Sequence of the second protein:
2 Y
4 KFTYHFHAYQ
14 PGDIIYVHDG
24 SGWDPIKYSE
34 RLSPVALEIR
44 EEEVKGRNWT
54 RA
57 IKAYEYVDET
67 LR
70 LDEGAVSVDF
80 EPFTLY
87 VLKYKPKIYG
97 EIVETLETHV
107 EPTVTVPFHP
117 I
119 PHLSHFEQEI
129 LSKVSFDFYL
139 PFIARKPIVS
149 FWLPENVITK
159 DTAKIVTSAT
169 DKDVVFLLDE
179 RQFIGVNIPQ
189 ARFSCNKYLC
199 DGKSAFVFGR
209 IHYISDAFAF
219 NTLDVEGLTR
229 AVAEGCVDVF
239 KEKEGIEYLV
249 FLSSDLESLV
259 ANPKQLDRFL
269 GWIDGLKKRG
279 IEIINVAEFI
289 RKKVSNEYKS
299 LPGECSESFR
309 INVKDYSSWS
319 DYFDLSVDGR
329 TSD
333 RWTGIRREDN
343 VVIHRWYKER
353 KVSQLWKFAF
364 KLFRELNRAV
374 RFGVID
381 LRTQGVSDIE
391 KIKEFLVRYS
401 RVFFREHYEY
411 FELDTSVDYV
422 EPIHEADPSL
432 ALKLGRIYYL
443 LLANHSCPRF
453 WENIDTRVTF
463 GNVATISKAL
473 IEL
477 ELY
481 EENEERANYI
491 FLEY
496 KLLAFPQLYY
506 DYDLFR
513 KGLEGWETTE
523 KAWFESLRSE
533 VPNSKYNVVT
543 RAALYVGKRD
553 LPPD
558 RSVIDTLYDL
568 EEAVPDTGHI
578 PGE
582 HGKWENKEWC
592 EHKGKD

Interface contacts:
Residue S559 in the first protein contacts residue D556 in the second protein (closest heavy-atom distance 3.5 Å).
Residue E522 in the first protein contacts residue F375 in the second protein (closest heavy-atom distance 4.1 Å).
Residue D556 in the first protein is in contact with residue V560 in the second protein (closest heavy-atom distance 3.5 Å).
Residue L492 in the first protein interacts with residue A499 in the second protein (closest heavy-atom distance 4.1 Å).
Residue E485 in the first protein is in contact with residue Y565 in the second protein (closest heavy-atom distance 4.0 Å).
Residue K496 in the first protein is in contact with residue L492 in the second protein (closest heavy-atom distance 3.7 Å).
Residue V560 in the first protein interacts with residue V560 in the second protein (closest heavy-atom distance 3.5 Å).
Residue T563 in the first protein is in contact with residue D556 in the second protein (closest heavy-atom distance 2.7 Å).
Residue P501 in the first protein contacts residue Y489 in the second protein (closest heavy-atom distance 3.3 Å).
Residue R371 in the first protein interacts with residue Y505 in the second protein (closest heavy-atom distance 2.7 Å).
Residue L492 in the first protein is in contact with residue K496 in the second protein (closest heavy-atom distance 3.7 Å).
Residue D556 in the first protein interacts with residue T563 in the second protein (closest heavy-atom distance 2.7 Å).
Residue A499 in the first protein contacts residue L492 in the second protein (closest heavy-atom distance 4.1 Å).
Residue Y565 in the first protein interacts with residue N488 in the second protein (closest heavy-atom distance 2.5 Å).
Residue E493 in the first protein interacts with residue D506 in the second protein (closest heavy-atom distance 2.6 Å).
Residue D556 in the first protein contacts residue S559 in the second protein (closest heavy-atom distance 3.5 Å).
Residue R511 in the first protein is in contact with residue R367 in the second protein (closest heavy-atom distance 4.1 Å).
Residue Y489 in the first protein contacts residue A499 in the second protein (closest heavy-atom distance 4.1 Å).
Residue F375 in the first protein contacts residue Y505 in the second protein (closest heavy-atom distance 3.6 Å).
Residue K496 in the first protein is in contact with residue D506 in the second protein (closest heavy-atom distance 3.1 Å).
Residue Y565 in the first protein contacts residue E485 in the second protein (closest heavy-atom distance 4.0 Å).
Residue N488 in the first protein contacts residue A499 in the second protein (closest heavy-atom distance 3.7 Å).
Residue Y505 in the first protein interacts with residue R371 in the second protein (closest heavy-atom distance 2.7 Å).
Residue D506 in the first protein interacts with residue E493 in the second protein (closest heavy-atom distance 2.6 Å).
Residue E493 in the first protein contacts residue Q502 in the second protein (closest heavy-atom distance 3.4 Å).
Residue E485 in the first protein is in contact with residue Y538 in the second protein (closest heavy-atom distance 3.5 Å).
Residue D508 in the first protein interacts with residue R371 in the second protein (closest heavy-atom distance 3.0 Å).
Residue D506 in the first protein is in contact with residue L492 in the second protein (closest heavy-atom distance 3.6 Å).
Residue L564 in the first protein interacts with residue A487 in the second protein (closest heavy-atom distance 4.0 Å).
Residue A487 in the first protein interacts with residue L564 in the second protein (closest heavy-atom distance 4.0 Å).
Residue R371 in the first protein is in contact with residue D508 in the second protein (closest heavy-atom distance 3.0 Å).
Residue A372 in the first protein interacts with residue Q502 in the second protein (closest heavy-atom distance 4.1 Å).
Residue Q502 in the first protein is in contact with residue E493 in the second protein (closest heavy-atom distance 3.4 Å).
Residue A499 in the first protein contacts residue Y489 in the second protein (closest heavy-atom distance 4.1 Å).
Residue F510 in the first protein is in contact with residue R371 in the second protein (closest heavy-atom distance 3.4 Å).
Residue Q502 in the first protein is in contact with residue Y489 in the second protein (closest heavy-atom distance 3.4 Å).
Residue R371 in the first protein is in contact with residue D506 in the second protein (closest heavy-atom distance 4.0 Å).
Residue L564 in the first protein is in contact with residue N488 in the second protein (closest heavy-atom distance 3.6 Å).
Residue L492 in the first protein contacts residue D506 in the second protein (closest heavy-atom distance 3.6 Å).
Residue Y538 in the first protein is in contact with residue E485 in the second protein (closest heavy-atom distance 3.5 Å).
Residue D506 in the first protein is in contact with residue K496 in the second protein (closest heavy-atom distance 3.1 Å).
Residue F375 in the first protein interacts with residue E522 in the second protein (closest heavy-atom distance 4.1 Å).
Residue L492 in the first protein is in contact with residue L492 in the second protein (closest heavy-atom distance 3.6 Å).
Residue Y489 in the first protein interacts with residue Q502 in the second protein (closest heavy-atom distance 3.4 Å).
Residue E485 in the first protein is in contact with residue N539 in the second protein (closest heavy-atom distance 3.8 Å).
Residue V560 in the first protein is in contact with residue D556 in the second protein (closest heavy-atom distance 3.5 Å).
Residue R371 in the first protein is in contact with residue F510 in the second protein (closest heavy-atom distance 3.4 Å).
Residue N488 in the first protein is in contact with residue Y565 in the second protein (closest heavy-atom distance 2.5 Å).
Residue N488 in the first protein interacts with residue L564 in the second protein (closest heavy-atom distance 3.6 Å).
Residue L492 in the first protein is in contact with residue Q502 in the second protein (closest heavy-atom distance 4.0 Å).
Residue N539 in the first protein is in contact with residue E485 in the second protein (closest heavy-atom distance 3.8 Å).
Residue E368 in the first protein contacts residue D506 in the second protein (closest heavy-atom distance 3.8 Å).
Residue Q502 in the first protein is in contact with residue A372 in the second protein (closest heavy-atom distance 4.1 Å).
Residue A499 in the first protein contacts residue N488 in the second protein (closest heavy-atom distance 3.7 Å).
Residue Y489 in the first protein is in contact with residue P501 in the second protein (closest heavy-atom distance 3.3 Å).
Residue D506 in the first protein is in contact with residue E368 in the second protein (closest heavy-atom distance 3.8 Å).
Residue Q502 in the first protein interacts with residue L492 in the second protein (closest heavy-atom distance 4.0 Å).
Residue Y505 in the first protein contacts residue F375 in the second protein (closest heavy-atom distance 3.6 Å).
Residue R367 in the first protein is in contact with residue R511 in the second protein (closest heavy-atom distance 4.1 Å).
Residue D506 in the first protein is in contact with residue R371 in the second protein (closest heavy-atom distance 4.0 Å).

This data describes a binding interaction between two proteins.

Sequence of the first protein:
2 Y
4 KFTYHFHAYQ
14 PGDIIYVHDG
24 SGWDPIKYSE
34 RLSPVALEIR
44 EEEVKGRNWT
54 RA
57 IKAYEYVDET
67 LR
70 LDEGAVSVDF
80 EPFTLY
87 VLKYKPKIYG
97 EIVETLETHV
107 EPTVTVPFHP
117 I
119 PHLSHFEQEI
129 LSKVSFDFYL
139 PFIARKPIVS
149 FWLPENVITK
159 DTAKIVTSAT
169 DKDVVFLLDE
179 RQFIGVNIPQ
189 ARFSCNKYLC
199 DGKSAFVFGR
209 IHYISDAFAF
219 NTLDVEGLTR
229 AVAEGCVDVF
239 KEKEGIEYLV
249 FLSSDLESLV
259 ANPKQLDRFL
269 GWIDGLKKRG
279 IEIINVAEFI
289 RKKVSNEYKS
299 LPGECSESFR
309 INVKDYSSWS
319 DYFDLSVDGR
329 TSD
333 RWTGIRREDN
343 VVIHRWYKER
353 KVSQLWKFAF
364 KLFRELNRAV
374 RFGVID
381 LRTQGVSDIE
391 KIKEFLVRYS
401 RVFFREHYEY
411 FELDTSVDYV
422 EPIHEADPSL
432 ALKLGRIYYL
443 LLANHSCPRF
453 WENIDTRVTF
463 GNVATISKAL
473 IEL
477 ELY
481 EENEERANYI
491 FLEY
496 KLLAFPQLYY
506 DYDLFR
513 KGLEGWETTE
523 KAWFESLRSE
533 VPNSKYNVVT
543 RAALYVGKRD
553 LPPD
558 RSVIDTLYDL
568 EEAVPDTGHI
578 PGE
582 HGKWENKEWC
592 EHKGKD